Sequence of the first protein:
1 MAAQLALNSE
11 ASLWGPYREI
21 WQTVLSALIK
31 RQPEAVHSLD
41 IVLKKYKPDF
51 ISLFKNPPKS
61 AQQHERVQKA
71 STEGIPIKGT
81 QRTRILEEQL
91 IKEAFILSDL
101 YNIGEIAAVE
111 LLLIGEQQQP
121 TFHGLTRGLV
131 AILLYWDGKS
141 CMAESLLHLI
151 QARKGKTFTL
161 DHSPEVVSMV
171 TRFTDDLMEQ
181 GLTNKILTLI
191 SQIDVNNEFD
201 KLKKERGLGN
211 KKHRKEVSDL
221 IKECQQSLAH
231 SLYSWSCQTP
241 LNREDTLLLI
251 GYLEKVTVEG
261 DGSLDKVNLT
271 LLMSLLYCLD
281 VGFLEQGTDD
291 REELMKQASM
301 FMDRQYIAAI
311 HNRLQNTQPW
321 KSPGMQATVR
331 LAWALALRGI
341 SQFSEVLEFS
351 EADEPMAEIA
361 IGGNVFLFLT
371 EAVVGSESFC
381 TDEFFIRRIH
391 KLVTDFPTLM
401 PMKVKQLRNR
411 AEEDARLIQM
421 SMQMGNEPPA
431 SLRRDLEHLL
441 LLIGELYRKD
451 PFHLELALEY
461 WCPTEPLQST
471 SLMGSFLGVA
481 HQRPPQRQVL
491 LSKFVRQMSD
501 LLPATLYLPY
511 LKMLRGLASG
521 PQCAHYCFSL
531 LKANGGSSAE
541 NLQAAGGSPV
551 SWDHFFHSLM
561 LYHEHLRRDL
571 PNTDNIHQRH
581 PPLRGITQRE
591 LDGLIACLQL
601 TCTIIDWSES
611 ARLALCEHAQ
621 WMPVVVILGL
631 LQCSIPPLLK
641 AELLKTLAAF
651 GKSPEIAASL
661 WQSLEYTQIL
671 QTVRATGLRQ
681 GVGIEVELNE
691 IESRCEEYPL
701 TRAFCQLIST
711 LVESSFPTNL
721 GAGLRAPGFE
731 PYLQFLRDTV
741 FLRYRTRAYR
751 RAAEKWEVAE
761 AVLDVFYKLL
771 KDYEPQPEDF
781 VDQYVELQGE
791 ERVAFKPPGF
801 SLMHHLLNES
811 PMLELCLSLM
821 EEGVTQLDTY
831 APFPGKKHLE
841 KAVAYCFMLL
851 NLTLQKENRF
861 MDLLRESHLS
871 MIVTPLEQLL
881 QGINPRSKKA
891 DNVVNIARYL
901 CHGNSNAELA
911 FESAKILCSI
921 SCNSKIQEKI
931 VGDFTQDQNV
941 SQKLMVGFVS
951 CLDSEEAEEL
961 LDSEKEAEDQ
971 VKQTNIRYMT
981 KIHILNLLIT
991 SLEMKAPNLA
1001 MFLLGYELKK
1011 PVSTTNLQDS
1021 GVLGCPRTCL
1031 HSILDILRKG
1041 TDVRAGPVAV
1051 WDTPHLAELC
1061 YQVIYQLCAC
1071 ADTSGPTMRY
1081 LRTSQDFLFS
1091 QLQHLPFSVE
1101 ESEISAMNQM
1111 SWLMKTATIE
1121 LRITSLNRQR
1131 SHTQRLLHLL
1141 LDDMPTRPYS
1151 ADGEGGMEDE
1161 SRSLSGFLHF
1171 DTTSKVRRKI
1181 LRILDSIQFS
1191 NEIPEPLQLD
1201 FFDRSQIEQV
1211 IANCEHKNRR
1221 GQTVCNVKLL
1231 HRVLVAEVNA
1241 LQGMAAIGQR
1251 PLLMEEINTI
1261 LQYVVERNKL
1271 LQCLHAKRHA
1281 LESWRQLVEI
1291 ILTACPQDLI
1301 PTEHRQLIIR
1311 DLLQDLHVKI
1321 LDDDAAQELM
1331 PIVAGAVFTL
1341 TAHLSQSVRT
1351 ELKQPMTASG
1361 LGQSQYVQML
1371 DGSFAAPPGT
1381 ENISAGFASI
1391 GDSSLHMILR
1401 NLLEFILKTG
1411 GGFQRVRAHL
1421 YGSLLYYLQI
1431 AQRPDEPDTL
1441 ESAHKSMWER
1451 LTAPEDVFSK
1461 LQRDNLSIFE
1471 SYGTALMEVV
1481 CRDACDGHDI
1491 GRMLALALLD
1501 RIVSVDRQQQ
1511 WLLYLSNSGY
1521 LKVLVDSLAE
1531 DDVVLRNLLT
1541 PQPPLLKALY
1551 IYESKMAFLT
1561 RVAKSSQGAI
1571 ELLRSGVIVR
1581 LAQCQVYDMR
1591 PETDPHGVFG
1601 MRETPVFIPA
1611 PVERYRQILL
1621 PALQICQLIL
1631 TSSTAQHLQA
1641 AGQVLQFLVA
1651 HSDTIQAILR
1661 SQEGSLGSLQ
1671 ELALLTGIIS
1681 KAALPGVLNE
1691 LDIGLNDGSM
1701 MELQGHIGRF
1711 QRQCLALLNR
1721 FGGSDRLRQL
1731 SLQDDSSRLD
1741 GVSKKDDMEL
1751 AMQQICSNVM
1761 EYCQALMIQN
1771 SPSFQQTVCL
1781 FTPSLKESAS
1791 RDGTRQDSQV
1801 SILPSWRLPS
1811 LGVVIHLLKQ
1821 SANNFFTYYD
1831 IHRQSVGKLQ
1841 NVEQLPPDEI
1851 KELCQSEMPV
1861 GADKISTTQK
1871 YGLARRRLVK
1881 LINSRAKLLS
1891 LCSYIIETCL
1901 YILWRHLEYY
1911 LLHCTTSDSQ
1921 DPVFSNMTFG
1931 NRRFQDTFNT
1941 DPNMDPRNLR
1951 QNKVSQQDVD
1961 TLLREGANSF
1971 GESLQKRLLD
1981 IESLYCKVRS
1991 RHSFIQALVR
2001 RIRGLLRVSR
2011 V

Sequence of the second protein:
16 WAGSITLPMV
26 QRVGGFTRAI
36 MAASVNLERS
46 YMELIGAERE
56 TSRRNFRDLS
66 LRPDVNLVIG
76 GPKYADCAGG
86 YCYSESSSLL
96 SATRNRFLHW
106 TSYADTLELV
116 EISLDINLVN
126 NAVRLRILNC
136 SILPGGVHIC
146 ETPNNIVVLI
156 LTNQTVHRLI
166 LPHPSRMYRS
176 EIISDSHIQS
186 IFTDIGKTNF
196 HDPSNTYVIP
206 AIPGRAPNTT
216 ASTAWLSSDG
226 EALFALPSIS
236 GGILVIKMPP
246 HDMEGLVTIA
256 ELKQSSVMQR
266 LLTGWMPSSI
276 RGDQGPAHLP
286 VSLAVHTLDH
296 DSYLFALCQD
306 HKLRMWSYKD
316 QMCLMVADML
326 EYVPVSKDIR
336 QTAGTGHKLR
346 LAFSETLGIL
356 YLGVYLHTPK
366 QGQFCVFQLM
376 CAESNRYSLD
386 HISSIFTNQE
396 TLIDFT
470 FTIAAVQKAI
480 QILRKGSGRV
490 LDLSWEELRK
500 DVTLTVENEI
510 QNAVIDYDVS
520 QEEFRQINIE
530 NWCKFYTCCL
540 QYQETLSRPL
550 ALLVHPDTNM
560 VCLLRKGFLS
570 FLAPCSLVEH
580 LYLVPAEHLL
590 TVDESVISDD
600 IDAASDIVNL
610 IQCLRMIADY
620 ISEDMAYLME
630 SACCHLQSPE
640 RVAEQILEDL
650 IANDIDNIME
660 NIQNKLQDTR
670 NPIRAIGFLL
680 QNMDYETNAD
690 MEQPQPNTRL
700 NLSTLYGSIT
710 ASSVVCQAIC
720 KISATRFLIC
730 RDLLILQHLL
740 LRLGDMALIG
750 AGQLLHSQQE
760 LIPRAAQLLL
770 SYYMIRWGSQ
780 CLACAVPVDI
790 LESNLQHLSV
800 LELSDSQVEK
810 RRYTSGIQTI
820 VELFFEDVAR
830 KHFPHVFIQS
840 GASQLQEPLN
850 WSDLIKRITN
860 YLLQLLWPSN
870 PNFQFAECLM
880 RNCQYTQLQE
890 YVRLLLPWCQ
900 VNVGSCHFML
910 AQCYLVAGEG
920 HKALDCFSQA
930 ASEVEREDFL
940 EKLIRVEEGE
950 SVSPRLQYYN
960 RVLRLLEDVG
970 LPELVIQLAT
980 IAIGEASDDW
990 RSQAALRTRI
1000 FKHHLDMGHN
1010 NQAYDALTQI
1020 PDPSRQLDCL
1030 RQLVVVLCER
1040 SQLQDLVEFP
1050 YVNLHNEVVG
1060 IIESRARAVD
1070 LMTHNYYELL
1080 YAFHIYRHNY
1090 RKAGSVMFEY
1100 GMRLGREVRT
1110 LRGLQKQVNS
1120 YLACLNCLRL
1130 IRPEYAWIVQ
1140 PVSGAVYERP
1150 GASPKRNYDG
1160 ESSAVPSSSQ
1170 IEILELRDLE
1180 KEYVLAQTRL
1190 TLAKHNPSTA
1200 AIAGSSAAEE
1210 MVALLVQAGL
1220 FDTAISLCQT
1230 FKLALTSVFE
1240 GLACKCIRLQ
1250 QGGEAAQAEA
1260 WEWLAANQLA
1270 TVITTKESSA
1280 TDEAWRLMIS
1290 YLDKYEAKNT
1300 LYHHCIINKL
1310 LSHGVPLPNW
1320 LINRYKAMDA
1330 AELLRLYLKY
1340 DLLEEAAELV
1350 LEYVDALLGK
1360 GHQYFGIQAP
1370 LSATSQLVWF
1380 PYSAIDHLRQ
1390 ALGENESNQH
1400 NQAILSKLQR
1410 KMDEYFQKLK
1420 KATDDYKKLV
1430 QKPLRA

These two protein chains interact to form a complex.

Interface contacts:
Residue A722 in the first protein is in contact with residue E1343 in the second protein (closest heavy-atom distance 1.5 Å).
Residue Q1249 in the first protein is in contact with residue E1276 in the second protein (closest heavy-atom distance 1.9 Å).
Residue G1248 in the first protein is in contact with residue S1277 in the second protein (closest heavy-atom distance 1.7 Å).
Residue I1247 in the first protein interacts with residue D1281 in the second protein (closest heavy-atom distance 0.9 Å).
Residue Q1249 in the first protein is in contact with residue T1273 in the second protein (closest heavy-atom distance 2.2 Å).
Residue S659 in the first protein is in contact with residue H1312 in the second protein (closest heavy-atom distance 1.3 Å).
Residue Q788 in the first protein interacts with residue H1399 in the second protein (closest heavy-atom distance 1.0 Å).
Residue G723 in the first protein contacts residue H1399 in the second protein (closest heavy-atom distance 1.8 Å).
Residue A1245 in the first protein contacts residue R1285 in the second protein (closest heavy-atom distance 2.2 Å).
Residue Q788 in the first protein is in contact with residue A1402 in the second protein (closest heavy-atom distance 0.7 Å).
Residue M1244 in the first protein is in contact with residue D1281 in the second protein (closest heavy-atom distance 2.0 Å).
Residue V673 in the first protein is in contact with residue N1397 in the second protein (closest heavy-atom distance 2.2 Å).
Residue Q788 in the first protein contacts residue Q1401 in the second protein (closest heavy-atom distance 1.6 Å).
Residue P466 in the first protein contacts residue P1196 in the second protein (closest heavy-atom distance 2.1 Å).
Residue E655 in the first protein is in contact with residue Q1250 in the second protein (closest heavy-atom distance 0.6 Å).
Residue I1247 in the first protein contacts residue A1279 in the second protein (closest heavy-atom distance 1.9 Å).
Residue G1248 in the first protein is in contact with residue S1278 in the second protein (closest heavy-atom distance 2.2 Å).
Residue L613 in the first protein interacts with residue R1247 in the second protein (closest heavy-atom distance 1.7 Å).
Residue P466 in the first protein interacts with residue S1197 in the second protein (closest heavy-atom distance 1.3 Å).
Residue L724 in the first protein interacts with residue N1397 in the second protein (closest heavy-atom distance 2.4 Å).
Residue Q1249 in the first protein contacts residue S1277 in the second protein (closest heavy-atom distance 1.6 Å).
Residue A1246 in the first protein is in contact with residue S1277 in the second protein (closest heavy-atom distance 1.5 Å).
Residue F1201 in the first protein is in contact with residue K1275 in the second protein (closest heavy-atom distance 0.4 Å).
Residue L724 in the first protein interacts with residue E1343 in the second protein (closest heavy-atom distance 1.6 Å).
Residue A1246 in the first protein is in contact with residue E1276 in the second protein (closest heavy-atom distance 1.2 Å).
Residue E465 in the first protein contacts residue S1197 in the second protein (closest heavy-atom distance 1.5 Å).
Residue G1248 in the first protein interacts with residue W1260 in the second protein (closest heavy-atom distance 1.6 Å).
Residue I656 in the first protein interacts with residue Q1250 in the second protein (closest heavy-atom distance 1.6 Å).
Residue E617 in the first protein is in contact with residue C1243 in the second protein (closest heavy-atom distance 0.2 Å).
Residue E655 in the first protein is in contact with residue I1246 in the second protein (closest heavy-atom distance 1.6 Å).
Residue G723 in the first protein is in contact with residue E1343 in the second protein (closest heavy-atom distance 1.2 Å).
Residue Q468 in the first protein contacts residue H1194 in the second protein (closest heavy-atom distance 1.0 Å).
Residue Q1249 in the first protein is in contact with residue K1275 in the second protein (closest heavy-atom distance 1.4 Å).
Residue A675 in the first protein is in contact with residue S1396 in the second protein (closest heavy-atom distance 1.1 Å).
Residue L1253 in the first protein interacts with residue K1275 in the second protein (closest heavy-atom distance 2.3 Å).
Residue A614 in the first protein contacts residue R1247 in the second protein (closest heavy-atom distance 1.6 Å).
Residue G789 in the first protein interacts with residue A1402 in the second protein (closest heavy-atom distance 2.4 Å).
Residue R792 in the first protein is in contact with residue Q1398 in the second protein (closest heavy-atom distance 1.1 Å).
Residue T470 in the first protein interacts with residue E1261 in the second protein (closest heavy-atom distance 2.1 Å).
Residue I1247 in the first protein is in contact with residue T1280 in the second protein (closest heavy-atom distance 2.3 Å).
Residue E655 in the first protein interacts with residue G1251 in the second protein (closest heavy-atom distance 1.7 Å).
Residue E617 in the first protein is in contact with residue K1308 in the second protein (closest heavy-atom distance 1.4 Å).
Residue Q788 in the first protein contacts residue Q1398 in the second protein (closest heavy-atom distance 1.9 Å).
Residue E617 in the first protein interacts with residue H1312 in the second protein (closest heavy-atom distance 2.4 Å).
Residue Q468 in the first protein contacts residue N1195 in the second protein (closest heavy-atom distance 1.1 Å).
Residue Q788 in the first protein contacts residue N1400 in the second protein (closest heavy-atom distance 1.0 Å).
Residue Q1249 in the first protein contacts residue T1274 in the second protein (closest heavy-atom distance 0.5 Å).
Residue M1244 in the first protein contacts residue R1285 in the second protein (closest heavy-atom distance 1.3 Å).
Residue E465 in the first protein is in contact with residue I1201 in the second protein (closest heavy-atom distance 1.9 Å).
Residue E655 in the first protein contacts residue R1247 in the second protein (closest heavy-atom distance 1.7 Å).
Residue R674 in the first protein is in contact with residue S1396 in the second protein (closest heavy-atom distance 2.4 Å).
Residue A1245 in the first protein contacts residue S1277 in the second protein (closest heavy-atom distance 1.3 Å).
Residue I1247 in the first protein is in contact with residue S1278 in the second protein (closest heavy-atom distance 0.8 Å).
Residue I1247 in the first protein is in contact with residue S1277 in the second protein (closest heavy-atom distance 1.6 Å).
Residue Y666 in the first protein is in contact with residue D1340 in the second protein (closest heavy-atom distance 0.5 Å).
Residue L787 in the first protein interacts with residue H1399 in the second protein (closest heavy-atom distance 1.5 Å).
Residue D1200 in the first protein contacts residue K1275 in the second protein (closest heavy-atom distance 1.8 Å).
Residue P466 in the first protein interacts with residue N1195 in the second protein (closest heavy-atom distance 1.8 Å).
Residue A1246 in the first protein is in contact with residue S1278 in the second protein (closest heavy-atom distance 2.0 Å).
Residue P654 in the first protein contacts residue Q1250 in the second protein (closest heavy-atom distance 0.9 Å).